The following describes two proteins that form a bound complex.

Sequence of protein 1:
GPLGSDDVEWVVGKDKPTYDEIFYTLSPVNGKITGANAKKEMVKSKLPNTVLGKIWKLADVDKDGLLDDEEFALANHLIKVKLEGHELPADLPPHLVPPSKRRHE

Sequence of protein 2:
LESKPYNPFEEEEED

Contacts between the two chains:
Residue M42 in protein 1 is in contact with residue F9 in protein 2 (closest heavy-atom distance 3.4 Å).
Residue G53 in protein 1 interacts with residue E10 in protein 2 (closest heavy-atom distance 4.8 Å).
Residue K54 in protein 1 contacts residue N7 in protein 2 (closest heavy-atom distance 4.6 Å).
Residue K57 in protein 1 contacts residue N7 in protein 2 (closest heavy-atom distance 4.0 Å).
Residue G53 in protein 1 contacts residue F9 in protein 2 (closest heavy-atom distance 3.6 Å).
Residue K39 in protein 1 contacts residue P8 in protein 2 (closest heavy-atom distance 3.2 Å).
Residue G53 in protein 1 interacts with residue N7 in protein 2 (closest heavy-atom distance 2.7 Å).
Residue D60 in protein 1 contacts residue Y6 in protein 2 (closest heavy-atom distance 4.8 Å).
Residue L52 in protein 1 contacts residue N7 in protein 2 (closest heavy-atom distance 4.7 Å).
Residue K39 in protein 1 interacts with residue E11 in protein 2 (closest heavy-atom distance 2.8 Å).
Residue N49 in protein 1 is in contact with residue F9 in protein 2 (closest heavy-atom distance 4.1 Å).
Residue V43 in protein 1 interacts with residue F9 in protein 2 (closest heavy-atom distance 5.0 Å).
Residue K63 in protein 1 is in contact with residue Y6 in protein 2 (closest heavy-atom distance 3.4 Å).
Residue G65 in protein 1 contacts residue Y6 in protein 2 (closest heavy-atom distance 3.7 Å).
Residue L52 in protein 1 contacts residue F9 in protein 2 (closest heavy-atom distance 3.4 Å).
Residue A38 in protein 1 contacts residue F9 in protein 2 (closest heavy-atom distance 4.1 Å).
Residue D64 in protein 1 interacts with residue Y6 in protein 2 (closest heavy-atom distance 4.3 Å).
Residue W56 in protein 1 is in contact with residue F9 in protein 2 (closest heavy-atom distance 3.5 Å).
Residue G35 in protein 1 is in contact with residue P8 in protein 2 (closest heavy-atom distance 3.7 Å).
Residue K57 in protein 1 interacts with residue K4 in protein 2 (closest heavy-atom distance 4.3 Å).
Residue W56 in protein 1 interacts with residue N7 in protein 2 (closest heavy-atom distance 3.7 Å).
Residue W56 in protein 1 is in contact with residue P8 in protein 2 (closest heavy-atom distance 3.4 Å).
Residue K57 in protein 1 interacts with residue E10 in protein 2 (closest heavy-atom distance 2.6 Å).
Residue K39 in protein 1 contacts residue F9 in protein 2 (closest heavy-atom distance 3.5 Å).
Residue W56 in protein 1 is in contact with residue Y6 in protein 2 (closest heavy-atom distance 2.9 Å).